Residue-level contacts at the interface:
Residue V243 in the first protein contacts residue E22 in the second protein (closest heavy-atom distance 4.6 Å).
Residue F231 in the first protein interacts with residue Q69 in the second protein (closest heavy-atom distance 2.8 Å).
Residue L242 in the first protein interacts with residue Y97 in the second protein (closest heavy-atom distance 3.3 Å).
Residue D195 in the first protein is in contact with residue Q68 in the second protein (closest heavy-atom distance 4.6 Å).
Residue Y234 in the first protein interacts with residue H93 in the second protein (closest heavy-atom distance 4.7 Å).
Residue F231 in the first protein contacts residue V72 in the second protein (closest heavy-atom distance 3.8 Å).
Residue L238 in the first protein contacts residue L51 in the second protein (closest heavy-atom distance 3.9 Å).
Residue W235 in the first protein is in contact with residue F52 in the second protein (closest heavy-atom distance 4.6 Å).
Residue V243 in the first protein is in contact with residue L51 in the second protein (closest heavy-atom distance 4.1 Å).
Residue V243 in the first protein is in contact with residue M47 in the second protein (closest heavy-atom distance 3.6 Å).
Residue L242 in the first protein contacts residue M47 in the second protein (closest heavy-atom distance 4.5 Å).
Residue W235 in the first protein interacts with residue G55 in the second protein (closest heavy-atom distance 3.4 Å).
Residue W235 in the first protein is in contact with residue V90 in the second protein (closest heavy-atom distance 4.1 Å).
Residue V243 in the first protein interacts with residue K48 in the second protein (closest heavy-atom distance 4.2 Å).
Residue N196 in the first protein contacts residue Q68 in the second protein (closest heavy-atom distance 4.5 Å).
Residue Y234 in the first protein is in contact with residue H70 in the second protein (closest heavy-atom distance 4.0 Å).
Residue L238 in the first protein interacts with residue I96 in the second protein (closest heavy-atom distance 3.7 Å).
Residue W235 in the first protein interacts with residue I96 in the second protein (closest heavy-atom distance 5.0 Å).
Residue G280 in the first protein is in contact with residue R94 in the second protein (closest heavy-atom distance 4.0 Å).
Residue S230 in the first protein is in contact with residue Q69 in the second protein (closest heavy-atom distance 3.2 Å).
Residue L238 in the first protein is in contact with residue H93 in the second protein (closest heavy-atom distance 3.4 Å).
Residue L249 in the first protein interacts with residue Q15 in the second protein (closest heavy-atom distance 4.1 Å).
Residue W235 in the first protein contacts residue L54 in the second protein (closest heavy-atom distance 3.9 Å).
Residue Y234 in the first protein interacts with residue K91 in the second protein (closest heavy-atom distance 3.8 Å).
Residue F231 in the first protein is in contact with residue I58 in the second protein (closest heavy-atom distance 3.4 Å).
Residue Y234 in the first protein interacts with residue Q69 in the second protein (closest heavy-atom distance 4.1 Å).
Residue W235 in the first protein contacts residue I100 in the second protein (closest heavy-atom distance 4.9 Å).
Residue A232 in the first protein interacts with residue M59 in the second protein (closest heavy-atom distance 4.0 Å).
Residue I227 in the first protein contacts residue K67 in the second protein (closest heavy-atom distance 4.2 Å).
Residue T229 in the first protein interacts with residue Q69 in the second protein (closest heavy-atom distance 3.5 Å).
Residue L238 in the first protein is in contact with residue V90 in the second protein (closest heavy-atom distance 3.7 Å).
Residue W235 in the first protein contacts residue I58 in the second protein (closest heavy-atom distance 3.9 Å).
Residue Y234 in the first protein is in contact with residue V90 in the second protein (closest heavy-atom distance 3.2 Å).
Residue L237 in the first protein interacts with residue H93 in the second protein (closest heavy-atom distance 3.7 Å).
Residue L238 in the first protein contacts residue E92 in the second protein (closest heavy-atom distance 4.8 Å).
Residue L242 in the first protein contacts residue H93 in the second protein (closest heavy-atom distance 4.5 Å).
Residue W235 in the first protein contacts residue L51 in the second protein (closest heavy-atom distance 2.8 Å).
Residue F231 in the first protein interacts with residue G55 in the second protein (closest heavy-atom distance 3.7 Å).
Residue F231 in the first protein contacts residue M59 in the second protein (closest heavy-atom distance 3.4 Å).
Residue L242 in the first protein is in contact with residue L51 in the second protein (closest heavy-atom distance 4.2 Å).
Residue F231 in the first protein is in contact with residue Y64 in the second protein (closest heavy-atom distance 3.9 Å).
Residue Q241 in the first protein interacts with residue H93 in the second protein (closest heavy-atom distance 3.7 Å).
Residue W235 in the first protein contacts residue F88 in the second protein (closest heavy-atom distance 5.0 Å).
Residue F231 in the first protein contacts residue V90 in the second protein (closest heavy-atom distance 3.8 Å).
Residue S239 in the first protein contacts residue L51 in the second protein (closest heavy-atom distance 3.7 Å).
Residue L242 in the first protein is in contact with residue I100 in the second protein (closest heavy-atom distance 4.3 Å).

This data describes a binding interaction between two proteins.

Sequence of the first protein:
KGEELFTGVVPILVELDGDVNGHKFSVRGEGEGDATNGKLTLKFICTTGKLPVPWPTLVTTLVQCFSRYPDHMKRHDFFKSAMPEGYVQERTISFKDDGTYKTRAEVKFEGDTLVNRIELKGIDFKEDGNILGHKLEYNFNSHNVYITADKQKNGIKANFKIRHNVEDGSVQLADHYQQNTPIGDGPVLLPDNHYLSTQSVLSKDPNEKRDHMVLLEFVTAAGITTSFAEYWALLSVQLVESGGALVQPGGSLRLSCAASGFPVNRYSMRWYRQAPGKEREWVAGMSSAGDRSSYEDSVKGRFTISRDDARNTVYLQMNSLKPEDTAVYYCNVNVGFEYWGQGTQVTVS

Sequence of the second protein:
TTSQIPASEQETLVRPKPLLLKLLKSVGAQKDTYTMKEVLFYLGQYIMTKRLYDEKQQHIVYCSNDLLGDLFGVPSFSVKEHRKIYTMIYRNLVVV